The following describes two proteins that form a bound complex.

Sequence of protein 2:
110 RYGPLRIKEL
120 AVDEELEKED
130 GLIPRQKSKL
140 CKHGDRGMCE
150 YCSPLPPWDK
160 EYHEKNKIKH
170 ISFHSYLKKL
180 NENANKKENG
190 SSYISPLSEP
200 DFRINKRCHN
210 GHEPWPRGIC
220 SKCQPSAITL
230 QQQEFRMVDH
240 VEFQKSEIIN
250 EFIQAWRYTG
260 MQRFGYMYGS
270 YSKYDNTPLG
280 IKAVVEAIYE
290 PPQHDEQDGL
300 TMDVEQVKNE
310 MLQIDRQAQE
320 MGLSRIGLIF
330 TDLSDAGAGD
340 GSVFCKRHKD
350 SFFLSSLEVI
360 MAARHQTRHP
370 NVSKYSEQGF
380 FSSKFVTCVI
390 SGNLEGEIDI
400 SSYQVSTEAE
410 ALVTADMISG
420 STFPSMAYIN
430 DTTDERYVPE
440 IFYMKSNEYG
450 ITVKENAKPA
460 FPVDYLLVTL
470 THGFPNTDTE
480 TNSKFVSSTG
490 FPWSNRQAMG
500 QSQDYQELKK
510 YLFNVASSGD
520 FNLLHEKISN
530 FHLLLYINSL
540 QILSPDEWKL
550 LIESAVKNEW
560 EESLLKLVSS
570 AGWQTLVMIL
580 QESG

Interface contacts:
Residue P423 in protein 2 interacts with residue F305 in protein 1 (closest heavy-atom distance 3.7 Å).
Residue T300 in protein 2 is in contact with residue Q300 in protein 1 (closest heavy-atom distance 3.7 Å).
Residue C344 in protein 2 interacts with residue P310 in protein 1 (closest heavy-atom distance 4.1 Å).
Residue S420 in protein 2 interacts with residue L294 in protein 1 (closest heavy-atom distance 4.0 Å).
Residue T421 in protein 2 interacts with residue A292 in protein 1 (closest heavy-atom distance 3.0 Å).
Residue D297 in protein 2 interacts with residue S239 in protein 1 (closest heavy-atom distance 2.6 Å).
Residue D297 in protein 2 contacts residue F302 in protein 1 (closest heavy-atom distance 3.8 Å).
Residue A459 in protein 2 interacts with residue P291 in protein 1 (closest heavy-atom distance 3.4 Å).
Residue E295 in protein 2 contacts residue S239 in protein 1 (closest heavy-atom distance 3.3 Å).
Residue L299 in protein 2 interacts with residue Q300 in protein 1 (closest heavy-atom distance 3.6 Å).
Residue Y427 in protein 2 is in contact with residue K293 in protein 1 (closest heavy-atom distance 3.5 Å).
Residue D297 in protein 2 contacts residue G238 in protein 1 (closest heavy-atom distance 3.3 Å).
Residue D297 in protein 2 interacts with residue V234 in protein 1 (closest heavy-atom distance 3.6 Å).
Residue F422 in protein 2 contacts residue F287 in protein 1 (closest heavy-atom distance 2.9 Å).
Residue Y427 in protein 2 is in contact with residue A292 in protein 1 (closest heavy-atom distance 3.9 Å).
Residue F329 in protein 2 is in contact with residue F303 in protein 1 (closest heavy-atom distance 4.1 Å).
Residue D297 in protein 2 is in contact with residue G304 in protein 1 (closest heavy-atom distance 3.9 Å).
Residue D297 in protein 2 contacts residue F303 in protein 1 (closest heavy-atom distance 2.7 Å).
Residue G298 in protein 2 contacts residue M240 in protein 1 (closest heavy-atom distance 4.1 Å).
Residue T330 in protein 2 is in contact with residue F303 in protein 1 (closest heavy-atom distance 4.0 Å).
Residue G298 in protein 2 is in contact with residue F303 in protein 1 (closest heavy-atom distance 3.8 Å).
Residue L356 in protein 2 is in contact with residue L296 in protein 1 (closest heavy-atom distance 3.6 Å).
Residue G298 in protein 2 interacts with residue L301 in protein 1 (closest heavy-atom distance 3.3 Å).
Residue N429 in protein 2 interacts with residue K293 in protein 1 (closest heavy-atom distance 3.1 Å).
Residue S354 in protein 2 contacts residue F305 in protein 1 (closest heavy-atom distance 4.0 Å).
Residue E357 in protein 2 is in contact with residue L301 in protein 1 (closest heavy-atom distance 3.6 Å).
Residue Y427 in protein 2 contacts residue P291 in protein 1 (closest heavy-atom distance 3.6 Å).
Residue L299 in protein 2 interacts with residue L301 in protein 1 (closest heavy-atom distance 3.3 Å).
Residue E357 in protein 2 interacts with residue F303 in protein 1 (closest heavy-atom distance 3.5 Å).
Residue T300 in protein 2 contacts residue M240 in protein 1 (closest heavy-atom distance 3.8 Å).
Residue S420 in protein 2 contacts residue A292 in protein 1 (closest heavy-atom distance 3.7 Å).
Residue M301 in protein 2 is in contact with residue G299 in protein 1 (closest heavy-atom distance 3.4 Å).
Residue T421 in protein 2 contacts residue Y246 in protein 1 (closest heavy-atom distance 2.5 Å).
Residue E295 in protein 2 is in contact with residue R243 in protein 1 (closest heavy-atom distance 3.5 Å).
Residue F343 in protein 2 interacts with residue M307 in protein 1 (closest heavy-atom distance 3.3 Å).
Residue D297 in protein 2 interacts with residue S241 in protein 1 (closest heavy-atom distance 3.8 Å).
Residue S418 in protein 2 contacts residue D295 in protein 1 (closest heavy-atom distance 3.9 Å).
Residue S420 in protein 2 is in contact with residue P291 in protein 1 (closest heavy-atom distance 4.0 Å).
Residue L356 in protein 2 is in contact with residue F305 in protein 1 (closest heavy-atom distance 4.1 Å).
Residue F422 in protein 2 interacts with residue P291 in protein 1 (closest heavy-atom distance 3.5 Å).
Residue L356 in protein 2 interacts with residue F302 in protein 1 (closest heavy-atom distance 4.1 Å).
Residue G419 in protein 2 interacts with residue K293 in protein 1 (closest heavy-atom distance 3.8 Å).
Residue T300 in protein 2 interacts with residue G299 in protein 1 (closest heavy-atom distance 3.6 Å).
Residue T421 in protein 2 interacts with residue L294 in protein 1 (closest heavy-atom distance 3.9 Å).
Residue T421 in protein 2 is in contact with residue P291 in protein 1 (closest heavy-atom distance 3.8 Å).
Residue K345 in protein 2 is in contact with residue M307 in protein 1 (closest heavy-atom distance 3.7 Å).
Residue R363 in protein 2 interacts with residue E298 in protein 1 (closest heavy-atom distance 2.4 Å).
Residue H347 in protein 2 contacts residue P310 in protein 1 (closest heavy-atom distance 3.6 Å).
Residue T421 in protein 2 interacts with residue F305 in protein 1 (closest heavy-atom distance 3.6 Å).
Residue E295 in protein 2 interacts with residue M240 in protein 1 (closest heavy-atom distance 3.0 Å).
Residue M360 in protein 2 contacts residue L301 in protein 1 (closest heavy-atom distance 3.3 Å).
Residue F343 in protein 2 contacts residue L235 in protein 1 (closest heavy-atom distance 3.8 Å).
Residue K345 in protein 2 interacts with residue F303 in protein 1 (closest heavy-atom distance 3.5 Å).
Residue R346 in protein 2 contacts residue F303 in protein 1 (closest heavy-atom distance 3.9 Å).
Residue L299 in protein 2 is in contact with residue G299 in protein 1 (closest heavy-atom distance 3.9 Å).
Residue P423 in protein 2 is in contact with residue F287 in protein 1 (closest heavy-atom distance 3.6 Å).
Residue Q261 in protein 2 contacts residue F303 in protein 1 (closest heavy-atom distance 3.9 Å).
Residue G419 in protein 2 interacts with residue L294 in protein 1 (closest heavy-atom distance 2.7 Å).
Residue F422 in protein 2 interacts with residue E290 in protein 1 (closest heavy-atom distance 3.6 Å).
Residue H347 in protein 2 interacts with residue L309 in protein 1 (closest heavy-atom distance 2.8 Å).

Sequence of protein 1:
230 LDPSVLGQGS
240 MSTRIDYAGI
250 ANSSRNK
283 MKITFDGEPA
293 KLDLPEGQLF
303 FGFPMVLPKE